Sequence of the second protein:
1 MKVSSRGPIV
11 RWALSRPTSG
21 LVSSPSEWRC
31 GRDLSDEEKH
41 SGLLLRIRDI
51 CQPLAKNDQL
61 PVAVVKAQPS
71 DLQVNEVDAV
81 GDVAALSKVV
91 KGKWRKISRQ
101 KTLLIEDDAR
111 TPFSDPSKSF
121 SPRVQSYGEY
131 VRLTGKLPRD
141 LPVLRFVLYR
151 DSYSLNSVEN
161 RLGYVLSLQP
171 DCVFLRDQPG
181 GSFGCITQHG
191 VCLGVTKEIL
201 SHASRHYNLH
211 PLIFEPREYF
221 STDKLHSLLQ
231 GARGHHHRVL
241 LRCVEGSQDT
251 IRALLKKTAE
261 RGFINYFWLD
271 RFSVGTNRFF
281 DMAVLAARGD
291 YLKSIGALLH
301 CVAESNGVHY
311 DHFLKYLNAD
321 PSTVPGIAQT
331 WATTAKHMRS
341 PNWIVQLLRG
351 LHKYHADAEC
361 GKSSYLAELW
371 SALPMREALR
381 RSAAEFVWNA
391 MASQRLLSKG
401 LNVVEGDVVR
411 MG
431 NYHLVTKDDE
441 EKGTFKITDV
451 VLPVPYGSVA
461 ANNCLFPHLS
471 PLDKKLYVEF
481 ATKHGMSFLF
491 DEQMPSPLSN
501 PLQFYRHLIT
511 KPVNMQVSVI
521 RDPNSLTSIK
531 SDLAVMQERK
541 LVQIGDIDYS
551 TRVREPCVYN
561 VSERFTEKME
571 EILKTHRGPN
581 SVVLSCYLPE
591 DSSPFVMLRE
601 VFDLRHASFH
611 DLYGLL

Residue-level contacts at the interface:
Residue W65 in the first protein interacts with residue I97 in the second protein (closest heavy-atom distance 3.0 Å).
Residue M528 in the first protein contacts residue P138 in the second protein (closest heavy-atom distance 3.8 Å).
Residue R575 in the first protein interacts with residue E218 in the second protein (closest heavy-atom distance 3.0 Å).
Residue L171 in the first protein contacts residue R139 in the second protein (closest heavy-atom distance 4.3 Å).
Residue T729 in the first protein is in contact with residue M515 in the second protein (closest heavy-atom distance 3.5 Å).
Residue E177 in the first protein interacts with residue R139 in the second protein (closest heavy-atom distance 3.0 Å).
Residue W65 in the first protein interacts with residue S98 in the second protein (closest heavy-atom distance 3.9 Å).
Residue Y730 in the first protein contacts residue N514 in the second protein (closest heavy-atom distance 3.8 Å).
Residue R720 in the first protein interacts with residue D546 in the second protein (closest heavy-atom distance 2.9 Å).
Residue L69 in the first protein interacts with residue R99 in the second protein (closest heavy-atom distance 4.0 Å).
Residue T728 in the first protein is in contact with residue V517 in the second protein (closest heavy-atom distance 3.0 Å).
Residue V645 in the first protein is in contact with residue R539 in the second protein (closest heavy-atom distance 3.5 Å).
Residue T728 in the first protein contacts residue Q516 in the second protein (closest heavy-atom distance 3.2 Å).
Residue Y730 in the first protein is in contact with residue V513 in the second protein (closest heavy-atom distance 4.3 Å).
Residue Y730 in the first protein contacts residue R252 in the second protein (closest heavy-atom distance 3.1 Å).
Residue T723 in the first protein contacts residue S550 in the second protein (closest heavy-atom distance 3.6 Å).
Residue N34 in the first protein is in contact with residue F120 in the second protein (closest heavy-atom distance 3.2 Å).
Residue G643 in the first protein contacts residue L541 in the second protein (closest heavy-atom distance 4.3 Å).
Residue L726 in the first protein is in contact with residue R252 in the second protein (closest heavy-atom distance 4.1 Å).
Residue Y484 in the first protein contacts residue K136 in the second protein (closest heavy-atom distance 4.3 Å).
Residue T728 in the first protein interacts with residue R252 in the second protein (closest heavy-atom distance 3.8 Å).
Residue L181 in the first protein interacts with residue R139 in the second protein (closest heavy-atom distance 4.0 Å).
Residue G644 in the first protein is in contact with residue R539 in the second protein (closest heavy-atom distance 4.0 Å).
Residue D658 in the first protein contacts residue Q543 in the second protein (closest heavy-atom distance 3.6 Å).
Residue T729 in the first protein is in contact with residue N514 in the second protein (closest heavy-atom distance 3.7 Å).
Residue D642 in the first protein is in contact with residue K88 in the second protein (closest heavy-atom distance 4.0 Å).
Residue T179 in the first protein interacts with residue R139 in the second protein (closest heavy-atom distance 3.4 Å).
Residue F659 in the first protein interacts with residue Q543 in the second protein (closest heavy-atom distance 4.2 Å).
Residue N34 in the first protein is in contact with residue S119 in the second protein (closest heavy-atom distance 3.5 Å).
Residue R33 in the first protein interacts with residue S119 in the second protein (closest heavy-atom distance 3.4 Å).
Residue D719 in the first protein interacts with residue S550 in the second protein (closest heavy-atom distance 4.1 Å).
Residue T728 in the first protein contacts residue M515 in the second protein (closest heavy-atom distance 3.9 Å).
Residue D658 in the first protein contacts residue L541 in the second protein (closest heavy-atom distance 3.2 Å).
Residue V727 in the first protein contacts residue I547 in the second protein (closest heavy-atom distance 3.7 Å).
Residue V727 in the first protein interacts with residue V517 in the second protein (closest heavy-atom distance 4.3 Å).
Residue R720 in the first protein interacts with residue D548 in the second protein (closest heavy-atom distance 3.2 Å).
Residue P731 in the first protein is in contact with residue V513 in the second protein (closest heavy-atom distance 3.5 Å).
Residue T723 in the first protein is in contact with residue Y549 in the second protein (closest heavy-atom distance 3.9 Å).
Residue N34 in the first protein is in contact with residue K118 in the second protein (closest heavy-atom distance 3.2 Å).
Residue D178 in the first protein is in contact with residue K136 in the second protein (closest heavy-atom distance 3.7 Å).
Residue V727 in the first protein interacts with residue Q516 in the second protein (closest heavy-atom distance 4.4 Å).
Residue R575 in the first protein is in contact with residue F220 in the second protein (closest heavy-atom distance 3.7 Å).
Residue W65 in the first protein interacts with residue K96 in the second protein (closest heavy-atom distance 4.0 Å).
Residue Y730 in the first protein contacts residue M515 in the second protein (closest heavy-atom distance 2.5 Å).
Residue D642 in the first protein contacts residue S87 in the second protein (closest heavy-atom distance 4.2 Å).
Residue Y730 in the first protein is in contact with residue V517 in the second protein (closest heavy-atom distance 3.9 Å).
Residue Y176 in the first protein interacts with residue R139 in the second protein (closest heavy-atom distance 2.4 Å).
Residue T729 in the first protein interacts with residue Q516 in the second protein (closest heavy-atom distance 4.3 Å).
Residue R33 in the first protein contacts residue F120 in the second protein (closest heavy-atom distance 3.8 Å).
Residue V660 in the first protein contacts residue Q543 in the second protein (closest heavy-atom distance 3.5 Å).
Residue D178 in the first protein contacts residue R139 in the second protein (closest heavy-atom distance 4.1 Å).
Residue R33 in the first protein is in contact with residue D107 in the second protein (closest heavy-atom distance 3.2 Å).
Residue Y730 in the first protein contacts residue K256 in the second protein (closest heavy-atom distance 3.5 Å).
Residue T32 in the first protein interacts with residue S117 in the second protein (closest heavy-atom distance 3.9 Å).
Residue L608 in the first protein interacts with residue L541 in the second protein (closest heavy-atom distance 3.8 Å).
Residue L726 in the first protein is in contact with residue Y549 in the second protein (closest heavy-atom distance 3.5 Å).
Residue R568 in the first protein contacts residue K88 in the second protein (closest heavy-atom distance 4.3 Å).
Residue P656 in the first protein is in contact with residue K540 in the second protein (closest heavy-atom distance 4.0 Å).
Residue W65 in the first protein interacts with residue R99 in the second protein (closest heavy-atom distance 3.7 Å).
Residue V184 in the first protein interacts with residue R139 in the second protein (closest heavy-atom distance 3.4 Å).

Sequence of the first protein:
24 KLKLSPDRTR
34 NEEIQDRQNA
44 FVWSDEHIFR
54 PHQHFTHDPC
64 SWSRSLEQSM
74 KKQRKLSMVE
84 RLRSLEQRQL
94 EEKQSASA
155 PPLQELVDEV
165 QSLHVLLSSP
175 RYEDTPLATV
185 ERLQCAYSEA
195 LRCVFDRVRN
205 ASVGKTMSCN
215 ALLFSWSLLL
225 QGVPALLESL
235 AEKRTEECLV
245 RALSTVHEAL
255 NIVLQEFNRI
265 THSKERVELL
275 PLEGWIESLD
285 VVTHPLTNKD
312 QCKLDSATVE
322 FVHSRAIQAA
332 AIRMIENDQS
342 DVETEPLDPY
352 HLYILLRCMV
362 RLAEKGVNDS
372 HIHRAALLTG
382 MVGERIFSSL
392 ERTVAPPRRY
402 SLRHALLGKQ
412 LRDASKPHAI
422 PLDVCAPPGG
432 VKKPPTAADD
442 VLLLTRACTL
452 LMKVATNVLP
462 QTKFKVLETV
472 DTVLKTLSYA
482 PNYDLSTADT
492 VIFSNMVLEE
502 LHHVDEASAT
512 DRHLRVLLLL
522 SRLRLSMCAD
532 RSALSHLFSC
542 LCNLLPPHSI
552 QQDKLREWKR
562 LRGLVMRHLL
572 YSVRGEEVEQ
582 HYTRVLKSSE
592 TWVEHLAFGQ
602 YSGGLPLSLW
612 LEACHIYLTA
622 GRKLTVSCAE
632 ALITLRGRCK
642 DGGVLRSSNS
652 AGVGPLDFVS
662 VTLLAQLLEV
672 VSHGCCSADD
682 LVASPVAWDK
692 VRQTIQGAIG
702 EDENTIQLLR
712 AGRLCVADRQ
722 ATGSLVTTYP

The following describes two proteins that form a bound complex.